Residue-level contacts at the interface:
Residue Y101 in chain A interacts with residue S128 in chain B (closest heavy-atom distance 3.9 Å).
Residue A94 in chain A is in contact with residue V136 in chain B (closest heavy-atom distance 4.8 Å).
Residue Y101 in chain A interacts with residue D125 in chain B (closest heavy-atom distance 4.2 Å).
Residue Y101 in chain A contacts residue E129 in chain B (closest heavy-atom distance 4.9 Å).

These two protein chains interact to form a complex.

Sequence of chain A:
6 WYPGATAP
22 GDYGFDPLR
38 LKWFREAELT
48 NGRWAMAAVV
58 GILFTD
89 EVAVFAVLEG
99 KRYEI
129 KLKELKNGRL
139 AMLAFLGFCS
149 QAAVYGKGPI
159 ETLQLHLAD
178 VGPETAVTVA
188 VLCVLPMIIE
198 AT

Sequence of chain B:
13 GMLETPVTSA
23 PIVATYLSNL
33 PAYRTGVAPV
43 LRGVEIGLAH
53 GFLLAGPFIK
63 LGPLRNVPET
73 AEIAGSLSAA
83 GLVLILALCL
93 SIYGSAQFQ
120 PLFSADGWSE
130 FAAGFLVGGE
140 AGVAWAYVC